Contacts between the two chains:
Residue M45 in chain A contacts residue L2 in chain B (closest heavy-atom distance 3.9 Å).
Residue T73 in chain A contacts residue Q8 in chain B (closest heavy-atom distance 4.1 Å).
Residue Q155 in chain A interacts with residue W5 in chain B (closest heavy-atom distance 4.1 Å).
Residue H74 in chain A contacts residue I6 in chain B (closest heavy-atom distance 3.6 Å).
Residue W167 in chain A contacts residue Y1 in chain B (closest heavy-atom distance 3.3 Å).
Residue H70 in chain A is in contact with residue W5 in chain B (closest heavy-atom distance 4.9 Å).
Residue R97 in chain A contacts residue I6 in chain B (closest heavy-atom distance 3.3 Å).
Residue W147 in chain A interacts with residue V9 in chain B (closest heavy-atom distance 4.0 Å).
Residue Y159 in chain A contacts residue L3 in chain B (closest heavy-atom distance 3.6 Å).
Residue V152 in chain A is in contact with residue T7 in chain B (closest heavy-atom distance 4.1 Å).
Residue H70 in chain A interacts with residue I6 in chain B (closest heavy-atom distance 3.6 Å).
Residue T143 in chain A contacts residue V9 in chain B (closest heavy-atom distance 2.8 Å).
Residue T80 in chain A contacts residue V9 in chain B (closest heavy-atom distance 3.9 Å).
Residue K66 in chain A interacts with residue M4 in chain B (closest heavy-atom distance 3.8 Å).
Residue Y84 in chain A contacts residue V9 in chain B (closest heavy-atom distance 3.1 Å).
Residue Y123 in chain A interacts with residue V9 in chain B (closest heavy-atom distance 3.8 Å).
Residue F9 in chain A interacts with residue L2 in chain B (closest heavy-atom distance 3.7 Å).
Residue Y159 in chain A contacts residue L2 in chain B (closest heavy-atom distance 3.8 Å).
Residue V76 in chain A contacts residue Q8 in chain B (closest heavy-atom distance 4.4 Å).
Residue K66 in chain A interacts with residue L3 in chain B (closest heavy-atom distance 3.3 Å).
Residue T73 in chain A is in contact with residue I6 in chain B (closest heavy-atom distance 3.1 Å).
Residue F33 in chain A interacts with residue Y1 in chain B (closest heavy-atom distance 4.6 Å).
Residue A69 in chain A interacts with residue I6 in chain B (closest heavy-atom distance 4.6 Å).
Residue D77 in chain A is in contact with residue T7 in chain B (closest heavy-atom distance 4.9 Å).
Residue K146 in chain A is in contact with residue Q8 in chain B (closest heavy-atom distance 3.7 Å).
Residue Y116 in chain A interacts with residue V9 in chain B (closest heavy-atom distance 3.5 Å).
Residue Y59 in chain A interacts with residue Y1 in chain B (closest heavy-atom distance 4.4 Å).
Residue Y99 in chain A is in contact with residue L3 in chain B (closest heavy-atom distance 3.1 Å).
Residue D77 in chain A is in contact with residue V9 in chain B (closest heavy-atom distance 3.0 Å).
Residue A69 in chain A interacts with residue M4 in chain B (closest heavy-atom distance 5.0 Å).
Residue K146 in chain A contacts residue V9 in chain B (closest heavy-atom distance 3.0 Å).
Residue H70 in chain A interacts with residue L3 in chain B (closest heavy-atom distance 3.3 Å).
Residue E63 in chain A is in contact with residue L2 in chain B (closest heavy-atom distance 3.0 Å).
Residue L81 in chain A interacts with residue V9 in chain B (closest heavy-atom distance 3.7 Å).
Residue E63 in chain A is in contact with residue Y1 in chain B (closest heavy-atom distance 3.3 Å).
Residue T73 in chain A is in contact with residue T7 in chain B (closest heavy-atom distance 4.5 Å).
Residue M5 in chain A interacts with residue Y1 in chain B (closest heavy-atom distance 3.5 Å).
Residue H70 in chain A is in contact with residue L2 in chain B (closest heavy-atom distance 3.5 Å).
Residue Y7 in chain A is in contact with residue Y1 in chain B (closest heavy-atom distance 3.0 Å).
Residue K66 in chain A contacts residue Y1 in chain B (closest heavy-atom distance 3.2 Å).
Residue W147 in chain A is in contact with residue T7 in chain B (closest heavy-atom distance 3.6 Å).
Residue V67 in chain A interacts with residue L2 in chain B (closest heavy-atom distance 3.5 Å).
Residue Y7 in chain A is in contact with residue L2 in chain B (closest heavy-atom distance 3.2 Å).
Residue W147 in chain A contacts residue Q8 in chain B (closest heavy-atom distance 3.3 Å).
Residue D77 in chain A contacts residue Q8 in chain B (closest heavy-atom distance 3.4 Å).
Residue Y171 in chain A is in contact with residue Y1 in chain B (closest heavy-atom distance 3.1 Å).
Residue Y159 in chain A interacts with residue Y1 in chain B (closest heavy-atom distance 2.5 Å).
Residue L156 in chain A interacts with residue L3 in chain B (closest heavy-atom distance 3.8 Å).
Residue K66 in chain A contacts residue L2 in chain B (closest heavy-atom distance 3.0 Å).
Residue Y99 in chain A is in contact with residue L2 in chain B (closest heavy-atom distance 3.4 Å).
Residue R97 in chain A is in contact with residue T7 in chain B (closest heavy-atom distance 4.5 Å).
Residue T163 in chain A contacts residue Y1 in chain B (closest heavy-atom distance 3.2 Å).
Residue Y99 in chain A is in contact with residue I6 in chain B (closest heavy-atom distance 4.7 Å).

Sequence of chain B:
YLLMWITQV

Sequence of chain A:
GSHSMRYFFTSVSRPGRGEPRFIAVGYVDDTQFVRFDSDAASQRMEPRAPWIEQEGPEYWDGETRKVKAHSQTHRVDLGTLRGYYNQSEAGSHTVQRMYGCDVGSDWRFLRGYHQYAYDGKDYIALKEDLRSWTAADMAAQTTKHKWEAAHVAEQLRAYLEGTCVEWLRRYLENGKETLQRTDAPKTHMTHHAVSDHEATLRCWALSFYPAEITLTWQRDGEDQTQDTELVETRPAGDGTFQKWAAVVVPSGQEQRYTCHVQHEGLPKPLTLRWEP

This data describes a binding interaction between two proteins.